Residue-level contacts at the interface:
Residue S81 in protein 1 interacts with residue S75 in protein 2 (closest heavy-atom distance 2.9 Å).
Residue S81 in protein 1 is in contact with residue T74 in protein 2 (closest heavy-atom distance 3.4 Å).
Residue F80 in protein 1 is in contact with residue T9 in protein 2 (closest heavy-atom distance 2.9 Å).
Residue Q40 in protein 1 interacts with residue T28 in protein 2 (closest heavy-atom distance 3.3 Å).
Residue Q79 in protein 1 contacts residue I76 in protein 2 (closest heavy-atom distance 3.5 Å).
Residue F57 in protein 1 contacts residue V10 in protein 2 (closest heavy-atom distance 3.5 Å).
Residue L52 in protein 1 is in contact with residue L94 in protein 2 (closest heavy-atom distance 3.7 Å).
Residue Q40 in protein 1 contacts residue L31 in protein 2 (closest heavy-atom distance 3.2 Å).
Residue L54 in protein 1 contacts residue L13 in protein 2 (closest heavy-atom distance 3.4 Å).
Residue L54 in protein 1 is in contact with residue E14 in protein 2 (closest heavy-atom distance 3.3 Å).
Residue S76 in protein 1 contacts residue S79 in protein 2 (closest heavy-atom distance 2.6 Å).
Residue S77 in protein 1 is in contact with residue P78 in protein 2 (closest heavy-atom distance 3.5 Å).
Residue L47 in protein 1 contacts residue R17 in protein 2 (closest heavy-atom distance 3.4 Å).
Residue F80 in protein 1 interacts with residue S75 in protein 2 (closest heavy-atom distance 3.1 Å).
Residue M49 in protein 1 interacts with residue L94 in protein 2 (closest heavy-atom distance 3.6 Å).
Residue S77 in protein 1 interacts with residue E81 in protein 2 (closest heavy-atom distance 3.5 Å).
Residue P74 in protein 1 interacts with residue E81 in protein 2 (closest heavy-atom distance 3.3 Å).
Residue Q79 in protein 1 contacts residue Y77 in protein 2 (closest heavy-atom distance 2.9 Å).
Residue S77 in protein 1 contacts residue S79 in protein 2 (closest heavy-atom distance 2.6 Å).
Residue Q84 in protein 1 is in contact with residue S75 in protein 2 (closest heavy-atom distance 2.5 Å).
Residue I33 in protein 1 contacts residue H35 in protein 2 (closest heavy-atom distance 3.4 Å).
Residue Q26 in protein 1 interacts with residue E38 in protein 2 (closest heavy-atom distance 2.8 Å).
Residue E101 in protein 1 is in contact with residue K133 in protein 2 (closest heavy-atom distance 3.7 Å).
Residue S44 in protein 1 is in contact with residue V24 in protein 2 (closest heavy-atom distance 3.5 Å).
Residue K102 in protein 1 contacts residue T110 in protein 2 (closest heavy-atom distance 3.1 Å).
Residue S81 in protein 1 interacts with residue Y77 in protein 2 (closest heavy-atom distance 3.1 Å).
Residue W99 in protein 1 contacts residue W106 in protein 2 (closest heavy-atom distance 3.1 Å).
Residue R82 in protein 1 interacts with residue T73 in protein 2 (closest heavy-atom distance 3.4 Å).
Residue T50 in protein 1 is in contact with residue R17 in protein 2 (closest heavy-atom distance 3.7 Å).
Residue F80 in protein 1 interacts with residue Y77 in protein 2 (closest heavy-atom distance 3.6 Å).
Residue Q26 in protein 1 contacts residue S39 in protein 2 (closest heavy-atom distance 3.5 Å).
Residue C43 in protein 1 interacts with residue V24 in protein 2 (closest heavy-atom distance 3.7 Å).
Residue C43 in protein 1 interacts with residue I20 in protein 2 (closest heavy-atom distance 3.2 Å).
Residue S51 in protein 1 is in contact with residue R17 in protein 2 (closest heavy-atom distance 3.7 Å).
Residue I33 in protein 1 contacts residue L34 in protein 2 (closest heavy-atom distance 3.4 Å).
Residue L53 in protein 1 interacts with residue L13 in protein 2 (closest heavy-atom distance 3.6 Å).
Residue K97 in protein 1 is in contact with residue A130 in protein 2 (closest heavy-atom distance 3.7 Å).
Residue I36 in protein 1 is in contact with residue F30 in protein 2 (closest heavy-atom distance 3.6 Å).
Residue P86 in protein 1 contacts residue Q72 in protein 2 (closest heavy-atom distance 3.6 Å).
Residue K29 in protein 1 interacts with residue E38 in protein 2 (closest heavy-atom distance 2.9 Å).
Residue K29 in protein 1 interacts with residue L34 in protein 2 (closest heavy-atom distance 3.6 Å).
Residue F80 in protein 1 interacts with residue T74 in protein 2 (closest heavy-atom distance 3.7 Å).
Residue S83 in protein 1 is in contact with residue T73 in protein 2 (closest heavy-atom distance 3.0 Å).
Residue C98 in protein 1 contacts residue Y114 in protein 2 (closest heavy-atom distance 3.7 Å).
Residue W99 in protein 1 contacts residue T110 in protein 2 (closest heavy-atom distance 3.1 Å).
Residue I33 in protein 1 interacts with residue L31 in protein 2 (closest heavy-atom distance 3.7 Å).
Residue T94 in protein 1 is in contact with residue L111 in protein 2 (closest heavy-atom distance 3.3 Å).
Residue S77 in protein 1 is in contact with residue F82 in protein 2 (closest heavy-atom distance 3.5 Å).
Residue R82 in protein 1 contacts residue S5 in protein 2 (closest heavy-atom distance 2.7 Å).
Residue I36 in protein 1 is in contact with residue L31 in protein 2 (closest heavy-atom distance 3.7 Å).
Residue K29 in protein 1 is in contact with residue L40 in protein 2 (closest heavy-atom distance 3.7 Å).
Residue L32 in protein 1 contacts residue L34 in protein 2 (closest heavy-atom distance 3.5 Å).
Residue P75 in protein 1 interacts with residue E81 in protein 2 (closest heavy-atom distance 3.0 Å).
Residue L47 in protein 1 is in contact with residue A21 in protein 2 (closest heavy-atom distance 3.7 Å).
Residue L47 in protein 1 is in contact with residue I20 in protein 2 (closest heavy-atom distance 3.5 Å).
Residue S61 in protein 1 interacts with residue R17 in protein 2 (closest heavy-atom distance 3.5 Å).
Residue L95 in protein 1 contacts residue T110 in protein 2 (closest heavy-atom distance 3.3 Å).
Residue I36 in protein 1 interacts with residue L27 in protein 2 (closest heavy-atom distance 3.7 Å).
Residue P74 in protein 1 interacts with residue P83 in protein 2 (closest heavy-atom distance 3.6 Å).
Residue S76 in protein 1 is in contact with residue E81 in protein 2 (closest heavy-atom distance 3.1 Å).

This data describes a binding interaction between two proteins.

Sequence of protein 2:
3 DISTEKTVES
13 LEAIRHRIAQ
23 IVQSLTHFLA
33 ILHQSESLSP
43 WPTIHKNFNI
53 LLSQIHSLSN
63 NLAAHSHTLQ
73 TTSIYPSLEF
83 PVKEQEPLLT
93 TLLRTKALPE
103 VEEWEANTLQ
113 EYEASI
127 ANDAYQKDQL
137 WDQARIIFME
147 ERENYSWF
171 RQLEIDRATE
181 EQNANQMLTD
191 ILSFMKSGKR

Sequence of protein 1:
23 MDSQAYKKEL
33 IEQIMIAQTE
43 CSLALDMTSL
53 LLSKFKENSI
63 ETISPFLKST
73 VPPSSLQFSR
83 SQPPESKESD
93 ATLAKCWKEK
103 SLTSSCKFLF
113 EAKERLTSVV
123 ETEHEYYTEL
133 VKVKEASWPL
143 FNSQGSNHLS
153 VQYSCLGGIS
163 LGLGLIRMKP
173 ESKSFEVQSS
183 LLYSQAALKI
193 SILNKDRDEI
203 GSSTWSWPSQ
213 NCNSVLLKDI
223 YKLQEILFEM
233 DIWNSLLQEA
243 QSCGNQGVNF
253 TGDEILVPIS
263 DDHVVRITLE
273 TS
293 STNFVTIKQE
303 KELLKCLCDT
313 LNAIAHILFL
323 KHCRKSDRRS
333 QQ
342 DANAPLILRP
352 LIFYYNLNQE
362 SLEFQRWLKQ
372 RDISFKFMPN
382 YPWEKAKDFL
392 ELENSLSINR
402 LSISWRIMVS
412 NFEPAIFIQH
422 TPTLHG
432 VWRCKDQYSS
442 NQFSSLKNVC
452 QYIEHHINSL